Sequence of the first protein:
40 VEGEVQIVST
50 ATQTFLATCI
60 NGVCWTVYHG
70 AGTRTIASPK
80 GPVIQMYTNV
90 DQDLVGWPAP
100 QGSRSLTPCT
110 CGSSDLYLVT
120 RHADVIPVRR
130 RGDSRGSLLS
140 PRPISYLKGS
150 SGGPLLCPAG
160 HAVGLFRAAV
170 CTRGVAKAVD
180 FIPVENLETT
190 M

Sequence of the second protein:
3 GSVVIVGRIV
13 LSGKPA

This data describes a binding interaction between two proteins.

Contacts between the two chains:
Residue V47 in the first protein is in contact with residue I7 in the second protein (closest heavy-atom distance 4.0 Å).
Residue S48 in the first protein contacts residue V5 in the second protein (closest heavy-atom distance 3.6 Å).
Residue V47 in the first protein is in contact with residue V8 in the second protein (closest heavy-atom distance 4.3 Å).
Residue G42 in the first protein is in contact with residue I11 in the second protein (closest heavy-atom distance 3.3 Å).
Residue Q45 in the first protein is in contact with residue G9 in the second protein (closest heavy-atom distance 3.7 Å).
Residue I46 in the first protein interacts with residue I11 in the second protein (closest heavy-atom distance 4.2 Å).
Residue I75 in the first protein contacts residue V5 in the second protein (closest heavy-atom distance 3.3 Å).
Residue S48 in the first protein is in contact with residue S4 in the second protein (closest heavy-atom distance 4.0 Å).
Residue T74 in the first protein is in contact with residue V5 in the second protein (closest heavy-atom distance 2.8 Å).
Residue R73 in the first protein interacts with residue S4 in the second protein (closest heavy-atom distance 3.7 Å).
Residue F54 in the first protein is in contact with residue V5 in the second protein (closest heavy-atom distance 4.5 Å).
Residue T119 in the first protein contacts residue I11 in the second protein (closest heavy-atom distance 3.5 Å).
Residue I46 in the first protein interacts with residue I7 in the second protein (closest heavy-atom distance 3.6 Å).
Residue G42 in the first protein interacts with residue V12 in the second protein (closest heavy-atom distance 4.3 Å).
Residue G101 in the first protein contacts residue R10 in the second protein (closest heavy-atom distance 3.0 Å).
Residue V44 in the first protein is in contact with residue R10 in the second protein (closest heavy-atom distance 3.4 Å).
Residue L155 in the first protein is in contact with residue L13 in the second protein (closest heavy-atom distance 3.9 Å).
Residue R120 in the first protein interacts with residue I11 in the second protein (closest heavy-atom distance 3.9 Å).
Residue A76 in the first protein interacts with residue S4 in the second protein (closest heavy-atom distance 3.7 Å).
Residue V44 in the first protein contacts residue I11 in the second protein (closest heavy-atom distance 2.8 Å).
Residue I46 in the first protein interacts with residue V6 in the second protein (closest heavy-atom distance 4.2 Å).
Residue I75 in the first protein contacts residue S4 in the second protein (closest heavy-atom distance 3.8 Å).
Residue V40 in the first protein contacts residue R10 in the second protein (closest heavy-atom distance 2.9 Å).
Residue R73 in the first protein interacts with residue G3 in the second protein (closest heavy-atom distance 3.0 Å).
Residue S48 in the first protein is in contact with residue V6 in the second protein (closest heavy-atom distance 3.0 Å).
Residue I46 in the first protein is in contact with residue V8 in the second protein (closest heavy-atom distance 2.7 Å).
Residue T49 in the first protein interacts with residue S4 in the second protein (closest heavy-atom distance 4.4 Å).
Residue P81 in the first protein contacts residue S4 in the second protein (closest heavy-atom distance 3.9 Å).
Residue A122 in the first protein is in contact with residue I11 in the second protein (closest heavy-atom distance 3.9 Å).
Residue E41 in the first protein contacts residue V12 in the second protein (closest heavy-atom distance 3.5 Å).
Residue I46 in the first protein contacts residue R10 in the second protein (closest heavy-atom distance 4.3 Å).
Residue G42 in the first protein interacts with residue R10 in the second protein (closest heavy-atom distance 4.1 Å).
Residue V40 in the first protein is in contact with residue V12 in the second protein (closest heavy-atom distance 3.8 Å).
Residue I46 in the first protein contacts residue G9 in the second protein (closest heavy-atom distance 3.0 Å).
Residue V40 in the first protein interacts with residue K16 in the second protein (closest heavy-atom distance 3.3 Å).
Residue S48 in the first protein contacts residue V8 in the second protein (closest heavy-atom distance 3.2 Å).
Residue R73 in the first protein interacts with residue V5 in the second protein (closest heavy-atom distance 3.7 Å).
Residue V47 in the first protein contacts residue V5 in the second protein (closest heavy-atom distance 3.6 Å).
Residue Q45 in the first protein contacts residue I7 in the second protein (closest heavy-atom distance 4.3 Å).
Residue E43 in the first protein interacts with residue L13 in the second protein (closest heavy-atom distance 3.1 Å).
Residue W96 in the first protein interacts with residue V5 in the second protein (closest heavy-atom distance 3.6 Å).
Residue V44 in the first protein contacts residue L13 in the second protein (closest heavy-atom distance 4.3 Å).
Residue T49 in the first protein interacts with residue V5 in the second protein (closest heavy-atom distance 4.0 Å).
Residue E41 in the first protein contacts residue R10 in the second protein (closest heavy-atom distance 3.9 Å).
Residue L105 in the first protein interacts with residue L13 in the second protein (closest heavy-atom distance 3.5 Å).
Residue P99 in the first protein interacts with residue I7 in the second protein (closest heavy-atom distance 3.7 Å).
Residue V40 in the first protein interacts with residue A18 in the second protein (closest heavy-atom distance 3.7 Å).
Residue V118 in the first protein interacts with residue L13 in the second protein (closest heavy-atom distance 4.0 Å).
Residue A76 in the first protein interacts with residue V5 in the second protein (closest heavy-atom distance 2.9 Å).
Residue A76 in the first protein interacts with residue V6 in the second protein (closest heavy-atom distance 3.9 Å).
Residue T74 in the first protein is in contact with residue G3 in the second protein (closest heavy-atom distance 3.8 Å).
Residue Q45 in the first protein is in contact with residue R10 in the second protein (closest heavy-atom distance 4.6 Å).
Residue E43 in the first protein contacts residue I11 in the second protein (closest heavy-atom distance 3.2 Å).
Residue V44 in the first protein is in contact with residue G9 in the second protein (closest heavy-atom distance 4.4 Å).
Residue V47 in the first protein is in contact with residue V6 in the second protein (closest heavy-atom distance 3.3 Å).
Residue T74 in the first protein is in contact with residue S4 in the second protein (closest heavy-atom distance 2.9 Å).
Residue I75 in the first protein interacts with residue I7 in the second protein (closest heavy-atom distance 3.9 Å).
Residue E43 in the first protein is in contact with residue V12 in the second protein (closest heavy-atom distance 3.6 Å).
Residue V40 in the first protein contacts residue P17 in the second protein (closest heavy-atom distance 3.2 Å).
Residue A70 in the first protein interacts with residue V5 in the second protein (closest heavy-atom distance 4.1 Å).